Sequence of protein 2:
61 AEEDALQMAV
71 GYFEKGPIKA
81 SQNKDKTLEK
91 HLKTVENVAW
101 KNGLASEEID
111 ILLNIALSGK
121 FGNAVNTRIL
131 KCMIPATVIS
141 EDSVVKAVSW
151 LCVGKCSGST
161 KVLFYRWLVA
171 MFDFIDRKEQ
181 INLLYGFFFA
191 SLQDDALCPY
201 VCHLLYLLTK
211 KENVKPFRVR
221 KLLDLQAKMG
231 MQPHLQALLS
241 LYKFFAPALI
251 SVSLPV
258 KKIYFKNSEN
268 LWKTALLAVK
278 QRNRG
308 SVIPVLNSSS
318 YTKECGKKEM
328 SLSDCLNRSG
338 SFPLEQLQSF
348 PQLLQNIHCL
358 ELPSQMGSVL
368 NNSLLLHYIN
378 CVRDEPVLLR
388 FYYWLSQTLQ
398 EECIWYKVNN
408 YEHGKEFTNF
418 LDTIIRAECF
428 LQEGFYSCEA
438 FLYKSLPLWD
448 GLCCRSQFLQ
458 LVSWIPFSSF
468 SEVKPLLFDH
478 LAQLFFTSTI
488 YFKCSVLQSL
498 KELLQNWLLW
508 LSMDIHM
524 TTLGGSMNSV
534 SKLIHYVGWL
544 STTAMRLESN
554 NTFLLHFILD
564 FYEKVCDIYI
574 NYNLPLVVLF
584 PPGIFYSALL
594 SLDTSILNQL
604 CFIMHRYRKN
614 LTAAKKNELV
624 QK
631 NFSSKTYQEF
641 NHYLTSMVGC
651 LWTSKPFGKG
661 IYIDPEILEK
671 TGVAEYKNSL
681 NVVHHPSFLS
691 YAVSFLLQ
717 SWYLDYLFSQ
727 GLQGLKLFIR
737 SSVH

Contacts between the two chains:
Residue T319 in protein 2 contacts residue Y91 in protein 1 (closest heavy-atom distance 3.7 Å).
Residue Q226 in protein 2 interacts with residue A108 in protein 1 (closest heavy-atom distance 3.0 Å).
Residue C322 in protein 2 interacts with residue E90 in protein 1 (closest heavy-atom distance 3.6 Å).
Residue L249 in protein 2 is in contact with residue V111 in protein 1 (closest heavy-atom distance 3.6 Å).
Residue L386 in protein 2 is in contact with residue F178 in protein 1 (closest heavy-atom distance 3.9 Å).
Residue Y389 in protein 2 contacts residue Q28 in protein 1 (closest heavy-atom distance 4.1 Å).
Residue S253 in protein 2 contacts residue E102 in protein 1 (closest heavy-atom distance 3.8 Å).
Residue Q362 in protein 2 contacts residue D205 in protein 1 (closest heavy-atom distance 3.8 Å).
Residue M231 in protein 2 is in contact with residue L107 in protein 1 (closest heavy-atom distance 3.7 Å).
Residue Q397 in protein 2 interacts with residue Q342 in protein 1 (closest heavy-atom distance 3.8 Å).
Residue Y433 in protein 2 is in contact with residue E32 in protein 1 (closest heavy-atom distance 3.6 Å).
Residue S251 in protein 2 contacts residue A97 in protein 1 (closest heavy-atom distance 3.8 Å).
Residue Y318 in protein 2 is in contact with residue W199 in protein 1 (closest heavy-atom distance 3.1 Å).
Residue Q394 in protein 2 interacts with residue Y207 in protein 1 (closest heavy-atom distance 3.8 Å).
Residue Q362 in protein 2 contacts residue Q201 in protein 1 (closest heavy-atom distance 3.8 Å).
Residue S251 in protein 2 contacts residue V109 in protein 1 (closest heavy-atom distance 3.2 Å).
Residue P383 in protein 2 contacts residue F178 in protein 1 (closest heavy-atom distance 3.8 Å).
Residue I250 in protein 2 contacts residue V109 in protein 1 (closest heavy-atom distance 3.9 Å).
Residue K441 in protein 2 interacts with residue R35 in protein 1 (closest heavy-atom distance 3.4 Å).
Residue S251 in protein 2 contacts residue F98 in protein 1 (closest heavy-atom distance 3.7 Å).
Residue Y390 in protein 2 is in contact with residue P79 in protein 1 (closest heavy-atom distance 4.0 Å).
Residue E398 in protein 2 contacts residue S209 in protein 1 (closest heavy-atom distance 3.0 Å).
Residue S361 in protein 2 contacts residue D205 in protein 1 (closest heavy-atom distance 3.4 Å).
Residue C322 in protein 2 interacts with residue N87 in protein 1 (closest heavy-atom distance 4.1 Å).
Residue A248 in protein 2 interacts with residue V111 in protein 1 (closest heavy-atom distance 3.5 Å).
Residue Y440 in protein 2 interacts with residue R35 in protein 1 (closest heavy-atom distance 3.3 Å).
Residue L239 in protein 2 interacts with residue A108 in protein 1 (closest heavy-atom distance 3.8 Å).
Residue M363 in protein 2 is in contact with residue D205 in protein 1 (closest heavy-atom distance 3.8 Å).
Residue Q236 in protein 2 contacts residue G106 in protein 1 (closest heavy-atom distance 3.6 Å).
Residue L223 in protein 2 is in contact with residue A108 in protein 1 (closest heavy-atom distance 3.7 Å).
Residue T319 in protein 2 is in contact with residue T203 in protein 1 (closest heavy-atom distance 3.7 Å).
Residue R387 in protein 2 contacts residue F178 in protein 1 (closest heavy-atom distance 3.8 Å).
Residue K441 in protein 2 is in contact with residue E344 in protein 1 (closest heavy-atom distance 3.6 Å).
Residue A437 in protein 2 is in contact with residue R35 in protein 1 (closest heavy-atom distance 3.9 Å).
Residue E398 in protein 2 contacts residue Y207 in protein 1 (closest heavy-atom distance 3.9 Å).
Residue L223 in protein 2 is in contact with residue E110 in protein 1 (closest heavy-atom distance 4.0 Å).
Residue Y390 in protein 2 is in contact with residue L170 in protein 1 (closest heavy-atom distance 3.9 Å).
Residue R387 in protein 2 is in contact with residue D205 in protein 1 (closest heavy-atom distance 3.2 Å).
Residue M231 in protein 2 contacts residue G106 in protein 1 (closest heavy-atom distance 3.7 Å).
Residue R220 in protein 2 is in contact with residue E110 in protein 1 (closest heavy-atom distance 3.8 Å).
Residue Q394 in protein 2 interacts with residue T78 in protein 1 (closest heavy-atom distance 4.0 Å).
Residue L249 in protein 2 interacts with residue E110 in protein 1 (closest heavy-atom distance 4.0 Å).
Residue E436 in protein 2 interacts with residue E32 in protein 1 (closest heavy-atom distance 3.9 Å).
Residue Q226 in protein 2 interacts with residue L107 in protein 1 (closest heavy-atom distance 3.3 Å).
Residue P255 in protein 2 interacts with residue K105 in protein 1 (closest heavy-atom distance 3.3 Å).
Residue S253 in protein 2 contacts residue K105 in protein 1 (closest heavy-atom distance 3.0 Å).
Residue G323 in protein 2 interacts with residue N87 in protein 1 (closest heavy-atom distance 3.9 Å).
Residue S317 in protein 2 contacts residue T203 in protein 1 (closest heavy-atom distance 3.5 Å).
Residue Y390 in protein 2 is in contact with residue V174 in protein 1 (closest heavy-atom distance 4.0 Å).
Residue S251 in protein 2 is in contact with residue A101 in protein 1 (closest heavy-atom distance 3.3 Å).
Residue Y318 in protein 2 interacts with residue L94 in protein 1 (closest heavy-atom distance 3.6 Å).
Residue Y389 in protein 2 interacts with residue L31 in protein 1 (closest heavy-atom distance 3.5 Å).
Residue L386 in protein 2 interacts with residue Q28 in protein 1 (closest heavy-atom distance 3.3 Å).
Residue P383 in protein 2 contacts residue D177 in protein 1 (closest heavy-atom distance 3.9 Å).
Residue Y389 in protein 2 interacts with residue R35 in protein 1 (closest heavy-atom distance 3.8 Å).
Residue Q394 in protein 2 interacts with residue I343 in protein 1 (closest heavy-atom distance 4.0 Å).
Residue R387 in protein 2 is in contact with residue Y81 in protein 1 (closest heavy-atom distance 3.6 Å).
Residue V252 in protein 2 interacts with residue A108 in protein 1 (closest heavy-atom distance 3.6 Å).
Residue E382 in protein 2 contacts residue L27 in protein 1 (closest heavy-atom distance 3.2 Å).
Residue Y433 in protein 2 contacts residue Q28 in protein 1 (closest heavy-atom distance 3.4 Å).

Sequence of protein 1:
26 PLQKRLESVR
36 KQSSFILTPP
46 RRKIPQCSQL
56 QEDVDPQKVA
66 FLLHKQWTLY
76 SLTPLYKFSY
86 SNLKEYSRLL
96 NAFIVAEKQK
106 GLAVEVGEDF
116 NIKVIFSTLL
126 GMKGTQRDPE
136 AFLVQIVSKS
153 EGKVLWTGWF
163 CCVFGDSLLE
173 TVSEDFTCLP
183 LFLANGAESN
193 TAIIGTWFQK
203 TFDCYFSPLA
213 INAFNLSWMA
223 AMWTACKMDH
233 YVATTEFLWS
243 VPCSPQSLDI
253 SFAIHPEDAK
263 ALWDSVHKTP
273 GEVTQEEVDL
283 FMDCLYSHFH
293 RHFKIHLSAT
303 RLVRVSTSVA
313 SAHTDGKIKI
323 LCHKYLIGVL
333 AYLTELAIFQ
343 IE

This data describes a binding interaction between two proteins.